Sequence of chain B:
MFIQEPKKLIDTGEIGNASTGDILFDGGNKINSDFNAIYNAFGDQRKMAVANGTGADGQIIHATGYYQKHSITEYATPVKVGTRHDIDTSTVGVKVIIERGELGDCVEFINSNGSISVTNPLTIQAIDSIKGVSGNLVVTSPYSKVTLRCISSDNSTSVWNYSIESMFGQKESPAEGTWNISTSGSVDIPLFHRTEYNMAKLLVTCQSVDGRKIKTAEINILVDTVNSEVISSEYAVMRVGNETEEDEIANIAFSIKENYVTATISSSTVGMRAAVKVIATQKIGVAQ

Sequence of chain A:
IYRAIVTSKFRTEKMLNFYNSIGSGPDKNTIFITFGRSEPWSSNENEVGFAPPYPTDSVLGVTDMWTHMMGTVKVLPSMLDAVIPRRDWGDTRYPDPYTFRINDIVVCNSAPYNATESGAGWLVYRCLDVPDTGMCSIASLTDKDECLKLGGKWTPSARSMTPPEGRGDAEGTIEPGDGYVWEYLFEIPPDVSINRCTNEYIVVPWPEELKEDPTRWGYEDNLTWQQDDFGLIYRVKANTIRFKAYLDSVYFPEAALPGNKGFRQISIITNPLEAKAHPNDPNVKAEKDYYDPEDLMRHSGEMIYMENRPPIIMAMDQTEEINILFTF

Contacts between the two chains:
Residue G183 in chain A is in contact with residue A76 in chain B (closest heavy-atom distance 4.4 Å).

This data describes a binding interaction between two proteins.